Sequence of the first protein:
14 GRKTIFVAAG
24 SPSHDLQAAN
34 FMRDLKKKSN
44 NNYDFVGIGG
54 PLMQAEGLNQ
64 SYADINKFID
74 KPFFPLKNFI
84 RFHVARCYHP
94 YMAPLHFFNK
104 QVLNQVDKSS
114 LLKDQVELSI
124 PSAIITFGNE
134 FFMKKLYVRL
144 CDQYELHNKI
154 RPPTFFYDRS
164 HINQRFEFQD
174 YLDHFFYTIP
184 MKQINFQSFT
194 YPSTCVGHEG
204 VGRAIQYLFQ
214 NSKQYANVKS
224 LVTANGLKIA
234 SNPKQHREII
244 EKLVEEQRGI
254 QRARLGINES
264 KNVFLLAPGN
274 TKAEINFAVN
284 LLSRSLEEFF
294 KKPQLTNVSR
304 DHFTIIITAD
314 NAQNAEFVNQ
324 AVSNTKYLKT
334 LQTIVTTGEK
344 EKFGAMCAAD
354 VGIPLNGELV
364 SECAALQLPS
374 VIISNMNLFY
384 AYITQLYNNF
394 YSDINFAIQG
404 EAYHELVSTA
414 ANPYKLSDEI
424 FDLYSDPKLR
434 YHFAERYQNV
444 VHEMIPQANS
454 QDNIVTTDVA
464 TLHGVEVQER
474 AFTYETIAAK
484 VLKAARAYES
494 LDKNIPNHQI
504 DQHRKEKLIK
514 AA

Residue-level contacts at the interface:
Residue F85 in the first protein contacts residue D159 in the second protein (closest heavy-atom distance 4.6 Å).
Residue A88 in the first protein contacts residue D159 in the second protein (closest heavy-atom distance 4.0 Å).
Residue V141 in the first protein contacts residue K157 in the second protein (closest heavy-atom distance 4.7 Å).
Residue E170 in the first protein interacts with residue Y155 in the second protein (closest heavy-atom distance 4.0 Å).

The following describes two proteins that form a bound complex.

Sequence of the second protein:
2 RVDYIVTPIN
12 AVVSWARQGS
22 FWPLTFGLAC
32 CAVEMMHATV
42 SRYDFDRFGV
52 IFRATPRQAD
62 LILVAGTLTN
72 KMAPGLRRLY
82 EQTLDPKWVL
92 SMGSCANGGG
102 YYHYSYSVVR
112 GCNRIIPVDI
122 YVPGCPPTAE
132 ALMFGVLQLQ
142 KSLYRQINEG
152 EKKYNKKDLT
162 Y